Sequence of chain B:
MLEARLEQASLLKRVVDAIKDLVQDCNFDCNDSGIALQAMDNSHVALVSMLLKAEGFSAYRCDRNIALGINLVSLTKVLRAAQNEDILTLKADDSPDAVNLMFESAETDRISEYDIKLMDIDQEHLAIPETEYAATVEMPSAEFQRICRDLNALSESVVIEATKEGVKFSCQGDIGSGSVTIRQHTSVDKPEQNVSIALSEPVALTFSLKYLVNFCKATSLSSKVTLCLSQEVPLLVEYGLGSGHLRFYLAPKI

Sequence of chain A:
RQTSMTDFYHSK

These two protein chains interact to form a complex.

Residue-level contacts at the interface:
Residue A127 in chain B contacts residue K14 in chain A (closest heavy-atom distance 4.2 Å).
Residue M40 in chain B is in contact with residue T8 in chain A (closest heavy-atom distance 4.2 Å).
Residue Y249 in chain B contacts residue M7 in chain A (closest heavy-atom distance 3.8 Å).
Residue P129 in chain B is in contact with residue Y11 in chain A (closest heavy-atom distance 3.7 Å).
Residue P252 in chain B interacts with residue T5 in chain A (closest heavy-atom distance 2.6 Å).
Residue Y133 in chain B is in contact with residue Y11 in chain A (closest heavy-atom distance 4.6 Å).
Residue L126 in chain B contacts residue H12 in chain A (closest heavy-atom distance 3.5 Å).
Residue Y249 in chain B contacts residue Y11 in chain A (closest heavy-atom distance 4.1 Å).
Residue K253 in chain B interacts with residue Q4 in chain A (closest heavy-atom distance 3.7 Å).
Residue H44 in chain B contacts residue S6 in chain A (closest heavy-atom distance 3.1 Å).
Residue P252 in chain B is in contact with residue F10 in chain A (closest heavy-atom distance 3.7 Å).
Residue L126 in chain B interacts with residue T8 in chain A (closest heavy-atom distance 4.1 Å).
Residue P234 in chain B contacts residue Y11 in chain A (closest heavy-atom distance 3.9 Å).
Residue I254 in chain B contacts residue R3 in chain A (closest heavy-atom distance 2.9 Å).
Residue E124 in chain B interacts with residue T8 in chain A (closest heavy-atom distance 4.0 Å).
Residue S43 in chain B interacts with residue S6 in chain A (closest heavy-atom distance 4.7 Å).
Residue V45 in chain B is in contact with residue Q4 in chain A (closest heavy-atom distance 3.4 Å).
Residue L47 in chain B interacts with residue M7 in chain A (closest heavy-atom distance 4.1 Å).
Residue A46 in chain B is in contact with residue M7 in chain A (closest heavy-atom distance 3.9 Å).
Residue L126 in chain B interacts with residue M7 in chain A (closest heavy-atom distance 4.0 Å).
Residue I254 in chain B contacts residue T5 in chain A (closest heavy-atom distance 3.9 Å).
Residue H125 in chain B interacts with residue K14 in chain A (closest heavy-atom distance 3.2 Å).
Residue K253 in chain B contacts residue T5 in chain A (closest heavy-atom distance 4.7 Å).
Residue M40 in chain B interacts with residue M7 in chain A (closest heavy-atom distance 4.1 Å).
Residue K253 in chain B contacts residue R3 in chain A (closest heavy-atom distance 3.3 Å).
Residue I128 in chain B is in contact with residue Y11 in chain A (closest heavy-atom distance 3.6 Å).
Residue H125 in chain B interacts with residue H12 in chain A (closest heavy-atom distance 4.6 Å).
Residue A251 in chain B interacts with residue S6 in chain A (closest heavy-atom distance 3.9 Å).
Residue I254 in chain B interacts with residue Q4 in chain A (closest heavy-atom distance 4.8 Å).
Residue H44 in chain B contacts residue M7 in chain A (closest heavy-atom distance 2.8 Å).
Residue A251 in chain B interacts with residue T5 in chain A (closest heavy-atom distance 3.3 Å).
Residue H44 in chain B is in contact with residue T5 in chain A (closest heavy-atom distance 4.8 Å).
Residue S208 in chain B interacts with residue Q4 in chain A (closest heavy-atom distance 4.0 Å).
Residue P234 in chain B is in contact with residue M7 in chain A (closest heavy-atom distance 4.1 Å).
Residue E124 in chain B interacts with residue S13 in chain A (closest heavy-atom distance 3.1 Å).
Residue V45 in chain B interacts with residue S6 in chain A (closest heavy-atom distance 4.9 Å).
Residue V45 in chain B interacts with residue T5 in chain A (closest heavy-atom distance 4.2 Å).
Residue H44 in chain B is in contact with residue T8 in chain A (closest heavy-atom distance 4.6 Å).
Residue L126 in chain B is in contact with residue K14 in chain A (closest heavy-atom distance 4.5 Å).
Residue A251 in chain B interacts with residue Q4 in chain A (closest heavy-atom distance 2.9 Å).
Residue P234 in chain B is in contact with residue F10 in chain A (closest heavy-atom distance 3.4 Å).
Residue V233 in chain B contacts residue Y11 in chain A (closest heavy-atom distance 3.2 Å).
Residue V233 in chain B contacts residue F10 in chain A (closest heavy-atom distance 4.4 Å).
Residue A251 in chain B interacts with residue F10 in chain A (closest heavy-atom distance 4.0 Å).
Residue E232 in chain B interacts with residue F10 in chain A (closest heavy-atom distance 3.5 Å).
Residue V45 in chain B contacts residue M7 in chain A (closest heavy-atom distance 3.2 Å).
Residue P252 in chain B contacts residue R3 in chain A (closest heavy-atom distance 3.9 Å).
Residue A251 in chain B is in contact with residue M7 in chain A (closest heavy-atom distance 3.8 Å).
Residue L250 in chain B contacts residue M7 in chain A (closest heavy-atom distance 4.2 Å).
Residue H125 in chain B interacts with residue S13 in chain A (closest heavy-atom distance 3.6 Å).
Residue L126 in chain B interacts with residue Y11 in chain A (closest heavy-atom distance 3.6 Å).
Residue L126 in chain B is in contact with residue S13 in chain A (closest heavy-atom distance 3.9 Å).
Residue P252 in chain B interacts with residue Q4 in chain A (closest heavy-atom distance 3.5 Å).
Residue A127 in chain B is in contact with residue Y11 in chain A (closest heavy-atom distance 3.2 Å).
Residue T131 in chain B interacts with residue Y11 in chain A (closest heavy-atom distance 5.0 Å).
Residue A127 in chain B is in contact with residue H12 in chain A (closest heavy-atom distance 3.0 Å).
Residue A127 in chain B is in contact with residue S13 in chain A (closest heavy-atom distance 4.8 Å).